Sequence of protein 2:
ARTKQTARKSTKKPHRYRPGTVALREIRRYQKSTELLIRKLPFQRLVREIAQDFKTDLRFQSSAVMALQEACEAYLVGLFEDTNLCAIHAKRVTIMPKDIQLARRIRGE

These two protein chains interact to form a complex.

Residue-level contacts at the interface:
Residue E41 in protein 1 is in contact with residue S11 in protein 2 (closest heavy-atom distance 4.8 Å).
Residue G58 in protein 1 is in contact with residue R53 in protein 2 (closest heavy-atom distance 4.7 Å).

Sequence of protein 1:
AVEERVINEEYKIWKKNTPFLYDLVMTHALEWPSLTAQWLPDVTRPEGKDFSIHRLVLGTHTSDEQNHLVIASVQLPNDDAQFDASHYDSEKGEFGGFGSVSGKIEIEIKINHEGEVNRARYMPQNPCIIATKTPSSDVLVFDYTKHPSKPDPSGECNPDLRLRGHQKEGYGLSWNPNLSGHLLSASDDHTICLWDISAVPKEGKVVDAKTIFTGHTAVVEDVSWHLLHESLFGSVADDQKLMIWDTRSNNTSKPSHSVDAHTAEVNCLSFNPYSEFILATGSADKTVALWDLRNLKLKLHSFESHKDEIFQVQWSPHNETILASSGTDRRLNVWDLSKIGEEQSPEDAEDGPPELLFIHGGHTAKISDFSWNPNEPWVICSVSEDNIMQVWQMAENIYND